Sequence of chain B:
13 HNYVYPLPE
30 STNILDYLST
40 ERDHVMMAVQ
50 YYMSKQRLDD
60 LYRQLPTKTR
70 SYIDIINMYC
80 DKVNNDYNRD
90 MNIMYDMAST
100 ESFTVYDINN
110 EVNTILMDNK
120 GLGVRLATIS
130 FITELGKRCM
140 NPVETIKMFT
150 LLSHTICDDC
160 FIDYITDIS

Sequence of chain A:
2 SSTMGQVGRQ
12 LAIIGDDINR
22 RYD

These two protein chains interact to form a complex.

Residue-level contacts at the interface:
Residue V123 in chain B is in contact with residue A13 in chain A (closest heavy-atom distance 4.2 Å).
Residue Y86 in chain B contacts residue I15 in chain A (closest heavy-atom distance 3.8 Å).
Residue Y86 in chain B interacts with residue I19 in chain A (closest heavy-atom distance 3.7 Å).
Residue V123 in chain B contacts residue L12 in chain A (closest heavy-atom distance 4.0 Å).
Residue M96 in chain B is in contact with residue V8 in chain A (closest heavy-atom distance 3.5 Å).
Residue A97 in chain B interacts with residue V8 in chain A (closest heavy-atom distance 4.1 Å).
Residue I92 in chain B is in contact with residue Q11 in chain A (closest heavy-atom distance 4.6 Å).
Residue D89 in chain B interacts with residue Q11 in chain A (closest heavy-atom distance 3.8 Å).
Residue T99 in chain B interacts with residue T4 in chain A (closest heavy-atom distance 3.1 Å).
Residue A126 in chain B contacts residue I15 in chain A (closest heavy-atom distance 3.8 Å).
Residue K81 in chain B is in contact with residue Y23 in chain A (closest heavy-atom distance 3.5 Å).
Residue I107 in chain B interacts with residue M5 in chain A (closest heavy-atom distance 3.6 Å).
Residue G122 in chain B is in contact with residue N20 in chain A (closest heavy-atom distance 2.6 Å).
Residue D85 in chain B contacts residue Y23 in chain A (closest heavy-atom distance 3.3 Å).
Residue A126 in chain B interacts with residue I19 in chain A (closest heavy-atom distance 4.3 Å).
Residue Y78 in chain B is in contact with residue Y23 in chain A (closest heavy-atom distance 4.5 Å).
Residue A126 in chain B interacts with residue G16 in chain A (closest heavy-atom distance 4.5 Å).
Residue V123 in chain B is in contact with residue G16 in chain A (closest heavy-atom distance 3.4 Å).
Residue F130 in chain B is in contact with residue V8 in chain A (closest heavy-atom distance 3.6 Å).
Residue V82 in chain B is in contact with residue I15 in chain A (closest heavy-atom distance 4.8 Å).
Residue M93 in chain B interacts with residue Q11 in chain A (closest heavy-atom distance 3.5 Å).
Residue A126 in chain B contacts residue L12 in chain A (closest heavy-atom distance 3.8 Å).
Residue G122 in chain B contacts residue I19 in chain A (closest heavy-atom distance 3.5 Å).
Residue F130 in chain B contacts residue L12 in chain A (closest heavy-atom distance 3.9 Å).
Residue I114 in chain B interacts with residue A13 in chain A (closest heavy-atom distance 4.7 Å).
Residue L121 in chain B is in contact with residue N20 in chain A (closest heavy-atom distance 3.7 Å).
Residue D85 in chain B is in contact with residue R22 in chain A (closest heavy-atom distance 3.1 Å).
Residue L125 in chain B contacts residue I19 in chain A (closest heavy-atom distance 4.5 Å).
Residue M96 in chain B interacts with residue Q7 in chain A (closest heavy-atom distance 3.6 Å).
Residue M96 in chain B interacts with residue T4 in chain A (closest heavy-atom distance 2.3 Å).
Residue M90 in chain B contacts residue I15 in chain A (closest heavy-atom distance 3.8 Å).
Residue Y86 in chain B contacts residue Y23 in chain A (closest heavy-atom distance 4.1 Å).
Residue M93 in chain B interacts with residue V8 in chain A (closest heavy-atom distance 3.8 Å).
Residue I114 in chain B is in contact with residue G9 in chain A (closest heavy-atom distance 3.2 Å).
Residue D106 in chain B interacts with residue M5 in chain A (closest heavy-atom distance 4.3 Å).
Residue A97 in chain B is in contact with residue T4 in chain A (closest heavy-atom distance 4.4 Å).
Residue E110 in chain B contacts residue G6 in chain A (closest heavy-atom distance 3.8 Å).
Residue E100 in chain B is in contact with residue S3 in chain A (closest heavy-atom distance 4.1 Å).
Residue Y86 in chain B contacts residue D18 in chain A (closest heavy-atom distance 2.6 Å).
Residue Y78 in chain B is in contact with residue D24 in chain A (closest heavy-atom distance 4.8 Å).
Residue D89 in chain B is in contact with residue I15 in chain A (closest heavy-atom distance 3.7 Å).
Residue E100 in chain B interacts with residue T4 in chain A (closest heavy-atom distance 3.1 Å).
Residue T127 in chain B contacts residue L12 in chain A (closest heavy-atom distance 3.9 Å).
Residue N118 in chain B contacts residue D17 in chain A (closest heavy-atom distance 4.8 Å).
Residue V82 in chain B interacts with residue Y23 in chain A (closest heavy-atom distance 3.7 Å).
Residue M96 in chain B is in contact with residue Q11 in chain A (closest heavy-atom distance 3.7 Å).
Residue Y86 in chain B interacts with residue R22 in chain A (closest heavy-atom distance 3.3 Å).
Residue V82 in chain B is in contact with residue I19 in chain A (closest heavy-atom distance 3.6 Å).
Residue E110 in chain B interacts with residue G9 in chain A (closest heavy-atom distance 3.5 Å).
Residue V111 in chain B contacts residue L12 in chain A (closest heavy-atom distance 4.7 Å).
Residue E110 in chain B contacts residue M5 in chain A (closest heavy-atom distance 3.2 Å).
Residue I114 in chain B contacts residue R10 in chain A (closest heavy-atom distance 4.7 Å).
Residue G122 in chain B is in contact with residue G16 in chain A (closest heavy-atom distance 3.4 Å).
Residue M93 in chain B contacts residue I15 in chain A (closest heavy-atom distance 3.4 Å).
Residue I114 in chain B contacts residue L12 in chain A (closest heavy-atom distance 4.7 Å).
Residue F102 in chain B contacts residue M5 in chain A (closest heavy-atom distance 4.5 Å).
Residue N118 in chain B interacts with residue A13 in chain A (closest heavy-atom distance 4.0 Å).
Residue G120 in chain B interacts with residue N20 in chain A (closest heavy-atom distance 3.9 Å).
Residue M93 in chain B is in contact with residue L12 in chain A (closest heavy-atom distance 3.6 Å).
Residue V123 in chain B interacts with residue N20 in chain A (closest heavy-atom distance 4.8 Å).